Residue-level contacts at the interface:
Residue D258 in the second protein contacts residue H45 in the first protein (closest heavy-atom distance 4.3 Å).
Residue L255 in the second protein interacts with residue R50 in the first protein (closest heavy-atom distance 3.1 Å).
Residue G259 in the second protein interacts with residue L13 in the first protein (closest heavy-atom distance 4.9 Å).
Residue L255 in the second protein contacts residue L13 in the first protein (closest heavy-atom distance 4.2 Å).
Residue Y251 in the second protein is in contact with residue Q16 in the first protein (closest heavy-atom distance 3.0 Å).
Residue G259 in the second protein is in contact with residue I46 in the first protein (closest heavy-atom distance 4.3 Å).
Residue L255 in the second protein interacts with residue Q10 in the first protein (closest heavy-atom distance 5.0 Å).
Residue Y251 in the second protein is in contact with residue S14 in the first protein (closest heavy-atom distance 3.9 Å).
Residue E252 in the second protein contacts residue Q10 in the first protein (closest heavy-atom distance 3.6 Å).
Residue L248 in the second protein interacts with residue Q10 in the first protein (closest heavy-atom distance 4.6 Å).
Residue L260 in the second protein is in contact with residue Q10 in the first protein (closest heavy-atom distance 3.9 Å).
Residue D258 in the second protein is in contact with residue I46 in the first protein (closest heavy-atom distance 3.2 Å).
Residue L248 in the second protein interacts with residue L11 in the first protein (closest heavy-atom distance 4.6 Å).

Sequence of the first protein:
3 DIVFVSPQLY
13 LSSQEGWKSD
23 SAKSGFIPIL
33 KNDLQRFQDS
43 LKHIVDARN

Sequence of the second protein:
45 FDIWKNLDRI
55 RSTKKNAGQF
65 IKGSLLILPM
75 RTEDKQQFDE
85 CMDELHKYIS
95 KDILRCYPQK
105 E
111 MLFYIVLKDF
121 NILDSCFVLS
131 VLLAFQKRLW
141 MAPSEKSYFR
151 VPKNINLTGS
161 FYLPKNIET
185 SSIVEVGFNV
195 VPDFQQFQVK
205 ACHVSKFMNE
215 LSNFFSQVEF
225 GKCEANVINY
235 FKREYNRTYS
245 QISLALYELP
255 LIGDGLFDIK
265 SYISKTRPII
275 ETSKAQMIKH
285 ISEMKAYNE

These two protein chains interact to form a complex.